Interface contacts:
Residue H1191 in protein 2 interacts with residue Q122 in protein 1 (closest heavy-atom distance 3.3 Å).
Residue E784 in protein 2 interacts with residue P71 in protein 1 (closest heavy-atom distance 2.9 Å).
Residue E360 in protein 2 is in contact with residue R318 in protein 1 (closest heavy-atom distance 2.7 Å).
Residue Y680 in protein 2 interacts with residue E305 in protein 1 (closest heavy-atom distance 3.6 Å).
Residue K644 in protein 2 is in contact with residue L301 in protein 1 (closest heavy-atom distance 3.6 Å).
Residue K1149 in protein 2 interacts with residue L68 in protein 1 (closest heavy-atom distance 3.7 Å).
Residue K644 in protein 2 interacts with residue L304 in protein 1 (closest heavy-atom distance 3.7 Å).
Residue L1183 in protein 2 interacts with residue D66 in protein 1 (closest heavy-atom distance 3.7 Å).
Residue E784 in protein 2 contacts residue R75 in protein 1 (closest heavy-atom distance 3.6 Å).
Residue A352 in protein 2 interacts with residue N294 in protein 1 (closest heavy-atom distance 2.9 Å).
Residue I648 in protein 2 contacts residue F355 in protein 1 (closest heavy-atom distance 3.3 Å).
Residue Y680 in protein 2 is in contact with residue L444 in protein 1 (closest heavy-atom distance 3.3 Å).
Residue S356 in protein 2 interacts with residue R291 in protein 1 (closest heavy-atom distance 2.6 Å).
Residue I807 in protein 2 interacts with residue R75 in protein 1 (closest heavy-atom distance 3.6 Å).
Residue S647 in protein 2 contacts residue E356 in protein 1 (closest heavy-atom distance 3.3 Å).
Residue N679 in protein 2 contacts residue L444 in protein 1 (closest heavy-atom distance 3.5 Å).
Residue S1186 in protein 2 interacts with residue P94 in protein 1 (closest heavy-atom distance 3.3 Å).
Residue V785 in protein 2 contacts residue P71 in protein 1 (closest heavy-atom distance 3.6 Å).
Residue K644 in protein 2 is in contact with residue D302 in protein 1 (closest heavy-atom distance 3.4 Å).
Residue T357 in protein 2 contacts residue N294 in protein 1 (closest heavy-atom distance 3.4 Å).
Residue L355 in protein 2 contacts residue N294 in protein 1 (closest heavy-atom distance 3.4 Å).
Residue E358 in protein 2 contacts residue K293 in protein 1 (closest heavy-atom distance 3.6 Å).
Residue S1186 in protein 2 interacts with residue Q95 in protein 1 (closest heavy-atom distance 3.5 Å).
Residue M351 in protein 2 interacts with residue L325 in protein 1 (closest heavy-atom distance 3.4 Å).
Residue A1194 in protein 2 interacts with residue H98 in protein 1 (closest heavy-atom distance 3.2 Å).
Residue A352 in protein 2 is in contact with residue L325 in protein 1 (closest heavy-atom distance 3.7 Å).
Residue N783 in protein 2 contacts residue K65 in protein 1 (closest heavy-atom distance 2.6 Å).
Residue D649 in protein 2 contacts residue E356 in protein 1 (closest heavy-atom distance 2.8 Å).
Residue H1191 in protein 2 contacts residue L68 in protein 1 (closest heavy-atom distance 3.5 Å).
Residue A1187 in protein 2 interacts with residue F67 in protein 1 (closest heavy-atom distance 3.3 Å).
Residue P1184 in protein 2 interacts with residue D66 in protein 1 (closest heavy-atom distance 3.3 Å).
Residue G1190 in protein 2 is in contact with residue H98 in protein 1 (closest heavy-atom distance 2.5 Å).
Residue K644 in protein 2 is in contact with residue R358 in protein 1 (closest heavy-atom distance 3.1 Å).
Residue K675 in protein 2 contacts residue N445 in protein 1 (closest heavy-atom distance 3.5 Å).
Residue N359 in protein 2 contacts residue E321 in protein 1 (closest heavy-atom distance 2.5 Å).
Residue E358 in protein 2 interacts with residue E290 in protein 1 (closest heavy-atom distance 2.9 Å).
Residue L643 in protein 2 interacts with residue R358 in protein 1 (closest heavy-atom distance 3.2 Å).
Residue K682 in protein 2 interacts with residue R374 in protein 1 (closest heavy-atom distance 3.4 Å).
Residue K1149 in protein 2 is in contact with residue L69 in protein 1 (closest heavy-atom distance 3.3 Å).
Residue Y680 in protein 2 interacts with residue N307 in protein 1 (closest heavy-atom distance 3.3 Å).
Residue T361 in protein 2 is in contact with residue E290 in protein 1 (closest heavy-atom distance 3.7 Å).
Residue N359 in protein 2 contacts residue T317 in protein 1 (closest heavy-atom distance 3.7 Å).
Residue E358 in protein 2 contacts residue R291 in protein 1 (closest heavy-atom distance 3.2 Å).
Residue L646 in protein 2 contacts residue F355 in protein 1 (closest heavy-atom distance 3.3 Å).
Residue K644 in protein 2 contacts residue F306 in protein 1 (closest heavy-atom distance 3.6 Å).
Residue Q789 in protein 2 contacts residue R75 in protein 1 (closest heavy-atom distance 3.5 Å).
Residue S356 in protein 2 is in contact with residue N294 in protein 1 (closest heavy-atom distance 3.5 Å).
Residue L646 in protein 2 interacts with residue R358 in protein 1 (closest heavy-atom distance 3.3 Å).
Residue K1149 in protein 2 interacts with residue P71 in protein 1 (closest heavy-atom distance 3.4 Å).
Residue L1183 in protein 2 interacts with residue F67 in protein 1 (closest heavy-atom distance 3.6 Å).
Residue M351 in protein 2 interacts with residue A328 in protein 1 (closest heavy-atom distance 3.7 Å).
Residue L1183 in protein 2 is in contact with residue Q90 in protein 1 (closest heavy-atom distance 3.7 Å).
Residue Y808 in protein 2 is in contact with residue Y156 in protein 1 (closest heavy-atom distance 3.5 Å).
Residue Y680 in protein 2 contacts residue N376 in protein 1 (closest heavy-atom distance 3.1 Å).
Residue D649 in protein 2 is in contact with residue K357 in protein 1 (closest heavy-atom distance 3.2 Å).
Residue T361 in protein 2 is in contact with residue R318 in protein 1 (closest heavy-atom distance 2.7 Å).
Residue R1142 in protein 2 is in contact with residue D66 in protein 1 (closest heavy-atom distance 3.0 Å).
Residue Q676 in protein 2 interacts with residue E305 in protein 1 (closest heavy-atom distance 3.6 Å).
Residue K1193 in protein 2 contacts residue H98 in protein 1 (closest heavy-atom distance 3.3 Å).
Residue V785 in protein 2 contacts residue R75 in protein 1 (closest heavy-atom distance 3.4 Å).

Sequence of protein 1:
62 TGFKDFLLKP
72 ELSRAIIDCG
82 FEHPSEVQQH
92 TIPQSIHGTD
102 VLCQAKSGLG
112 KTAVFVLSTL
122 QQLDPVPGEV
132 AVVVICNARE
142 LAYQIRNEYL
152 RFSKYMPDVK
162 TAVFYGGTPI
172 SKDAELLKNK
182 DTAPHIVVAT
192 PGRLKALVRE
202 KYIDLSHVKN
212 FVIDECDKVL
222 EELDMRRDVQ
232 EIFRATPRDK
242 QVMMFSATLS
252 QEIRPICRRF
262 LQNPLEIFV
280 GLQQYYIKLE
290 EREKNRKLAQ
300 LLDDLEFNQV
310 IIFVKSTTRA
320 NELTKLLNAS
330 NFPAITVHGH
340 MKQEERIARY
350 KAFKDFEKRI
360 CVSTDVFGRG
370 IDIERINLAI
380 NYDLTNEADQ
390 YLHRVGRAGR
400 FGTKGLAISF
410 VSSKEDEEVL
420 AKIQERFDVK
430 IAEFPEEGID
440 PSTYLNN

This data describes a binding interaction between two proteins.

Sequence of protein 2:
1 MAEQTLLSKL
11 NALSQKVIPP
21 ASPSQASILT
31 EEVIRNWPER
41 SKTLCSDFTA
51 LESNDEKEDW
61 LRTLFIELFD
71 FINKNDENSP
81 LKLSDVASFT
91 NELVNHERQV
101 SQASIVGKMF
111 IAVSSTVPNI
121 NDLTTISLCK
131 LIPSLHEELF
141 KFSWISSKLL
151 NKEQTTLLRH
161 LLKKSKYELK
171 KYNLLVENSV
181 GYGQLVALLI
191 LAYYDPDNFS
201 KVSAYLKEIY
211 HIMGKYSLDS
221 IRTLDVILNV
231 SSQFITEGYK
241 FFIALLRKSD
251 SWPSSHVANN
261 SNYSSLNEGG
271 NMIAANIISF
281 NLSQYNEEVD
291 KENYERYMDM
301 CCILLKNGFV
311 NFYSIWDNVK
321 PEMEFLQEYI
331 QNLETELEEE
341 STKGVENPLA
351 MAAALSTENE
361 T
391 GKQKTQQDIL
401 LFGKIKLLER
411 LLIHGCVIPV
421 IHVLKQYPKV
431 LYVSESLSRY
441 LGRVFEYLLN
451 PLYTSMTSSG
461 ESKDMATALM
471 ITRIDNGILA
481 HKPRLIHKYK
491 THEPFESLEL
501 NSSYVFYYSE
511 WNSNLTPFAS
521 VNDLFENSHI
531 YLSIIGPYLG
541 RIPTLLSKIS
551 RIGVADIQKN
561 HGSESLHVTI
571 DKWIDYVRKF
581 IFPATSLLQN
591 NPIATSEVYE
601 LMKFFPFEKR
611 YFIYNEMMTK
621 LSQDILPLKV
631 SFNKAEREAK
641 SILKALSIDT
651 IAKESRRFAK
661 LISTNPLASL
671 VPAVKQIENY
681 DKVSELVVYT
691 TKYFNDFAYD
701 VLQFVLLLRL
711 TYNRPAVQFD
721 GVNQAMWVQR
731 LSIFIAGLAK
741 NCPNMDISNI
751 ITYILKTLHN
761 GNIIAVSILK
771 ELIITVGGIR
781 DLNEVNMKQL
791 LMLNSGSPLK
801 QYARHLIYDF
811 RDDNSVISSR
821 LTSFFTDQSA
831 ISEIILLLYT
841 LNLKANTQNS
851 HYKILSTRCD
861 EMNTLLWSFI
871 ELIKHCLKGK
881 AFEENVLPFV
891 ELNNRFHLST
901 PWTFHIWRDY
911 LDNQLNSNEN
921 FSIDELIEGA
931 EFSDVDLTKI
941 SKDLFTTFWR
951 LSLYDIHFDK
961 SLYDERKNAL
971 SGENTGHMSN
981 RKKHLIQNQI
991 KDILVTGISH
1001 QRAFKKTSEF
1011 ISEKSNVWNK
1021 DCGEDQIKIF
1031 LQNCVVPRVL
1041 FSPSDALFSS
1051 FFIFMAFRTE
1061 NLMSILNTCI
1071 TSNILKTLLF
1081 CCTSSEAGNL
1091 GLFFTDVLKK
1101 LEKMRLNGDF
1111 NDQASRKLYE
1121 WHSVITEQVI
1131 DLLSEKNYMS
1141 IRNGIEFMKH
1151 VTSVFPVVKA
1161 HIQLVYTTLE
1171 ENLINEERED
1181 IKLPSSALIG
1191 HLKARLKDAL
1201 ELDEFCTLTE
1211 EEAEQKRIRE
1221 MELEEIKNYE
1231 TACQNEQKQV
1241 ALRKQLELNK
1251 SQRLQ